These two protein chains interact to form a complex.

Interface contacts:
Residue I358 in protein 2 interacts with residue I32 in protein 1 (closest heavy-atom distance 4.2 Å).
Residue T274 in protein 2 contacts residue Q73 in protein 1 (closest heavy-atom distance 4.1 Å).
Residue N406 in protein 2 is in contact with residue Q73 in protein 1 (closest heavy-atom distance 5.0 Å).
Residue Y361 in protein 2 interacts with residue L26 in protein 1 (closest heavy-atom distance 4.4 Å).
Residue F109 in protein 2 is in contact with residue G18 in protein 1 (closest heavy-atom distance 4.2 Å).
Residue F225 in protein 2 is in contact with residue A62 in protein 1 (closest heavy-atom distance 4.7 Å).
Residue I438 in protein 2 contacts residue H27 in protein 1 (closest heavy-atom distance 3.4 Å).
Residue R442 in protein 2 is in contact with residue A25 in protein 1 (closest heavy-atom distance 4.7 Å).
Residue I409 in protein 2 is in contact with residue Y69 in protein 1 (closest heavy-atom distance 4.4 Å).
Residue I438 in protein 2 interacts with residue D29 in protein 1 (closest heavy-atom distance 4.0 Å).
Residue H441 in protein 2 is in contact with residue A25 in protein 1 (closest heavy-atom distance 5.0 Å).
Residue Y354 in protein 2 interacts with residue L26 in protein 1 (closest heavy-atom distance 3.3 Å).
Residue I438 in protein 2 contacts residue L26 in protein 1 (closest heavy-atom distance 3.9 Å).
Residue P407 in protein 2 contacts residue E75 in protein 1 (closest heavy-atom distance 4.3 Å).
Residue I296 in protein 2 contacts residue Y35 in protein 1 (closest heavy-atom distance 3.9 Å).
Residue Y361 in protein 2 contacts residue N28 in protein 1 (closest heavy-atom distance 3.6 Å).
Residue I356 in protein 2 interacts with residue L26 in protein 1 (closest heavy-atom distance 3.8 Å).
Residue Y354 in protein 2 interacts with residue A25 in protein 1 (closest heavy-atom distance 4.0 Å).
Residue R353 in protein 2 interacts with residue L26 in protein 1 (closest heavy-atom distance 4.3 Å).
Residue L283 in protein 2 is in contact with residue V61 in protein 1 (closest heavy-atom distance 4.5 Å).
Residue H355 in protein 2 is in contact with residue A22 in protein 1 (closest heavy-atom distance 4.4 Å).
Residue Y439 in protein 2 contacts residue A25 in protein 1 (closest heavy-atom distance 3.9 Å).
Residue I296 in protein 2 is in contact with residue A36 in protein 1 (closest heavy-atom distance 3.8 Å).
Residue I358 in protein 2 interacts with residue A36 in protein 1 (closest heavy-atom distance 3.7 Å).
Residue M440 in protein 2 contacts residue L26 in protein 1 (closest heavy-atom distance 4.5 Å).
Residue P275 in protein 2 contacts residue V70 in protein 1 (closest heavy-atom distance 3.7 Å).
Residue N406 in protein 2 is in contact with residue Y72 in protein 1 (closest heavy-atom distance 3.3 Å).
Residue I408 in protein 2 is in contact with residue Y72 in protein 1 (closest heavy-atom distance 4.0 Å).
Residue I296 in protein 2 interacts with residue T40 in protein 1 (closest heavy-atom distance 4.4 Å).
Residue D159 in protein 2 interacts with residue F41 in protein 1 (closest heavy-atom distance 3.4 Å).
Residue N360 in protein 2 interacts with residue Y35 in protein 1 (closest heavy-atom distance 3.5 Å).
Residue R294 in protein 2 is in contact with residue Y35 in protein 1 (closest heavy-atom distance 4.2 Å).
Residue T274 in protein 2 is in contact with residue Y69 in protein 1 (closest heavy-atom distance 4.4 Å).
Residue I409 in protein 2 is in contact with residue A65 in protein 1 (closest heavy-atom distance 4.8 Å).
Residue L283 in protein 2 contacts residue A62 in protein 1 (closest heavy-atom distance 3.7 Å).
Residue R162 in protein 2 interacts with residue T40 in protein 1 (closest heavy-atom distance 4.8 Å).
Residue I408 in protein 2 is in contact with residue G68 in protein 1 (closest heavy-atom distance 4.6 Å).
Residue P275 in protein 2 interacts with residue Y69 in protein 1 (closest heavy-atom distance 4.9 Å).
Residue M440 in protein 2 interacts with residue A25 in protein 1 (closest heavy-atom distance 3.0 Å).
Residue Y439 in protein 2 is in contact with residue L26 in protein 1 (closest heavy-atom distance 4.5 Å).
Residue I279 in protein 2 interacts with residue L66 in protein 1 (closest heavy-atom distance 3.8 Å).
Residue I296 in protein 2 interacts with residue R39 in protein 1 (closest heavy-atom distance 3.7 Å).
Residue N360 in protein 2 interacts with residue I32 in protein 1 (closest heavy-atom distance 3.9 Å).
Residue I279 in protein 2 contacts residue A65 in protein 1 (closest heavy-atom distance 3.4 Å).
Residue Y361 in protein 2 interacts with residue D29 in protein 1 (closest heavy-atom distance 3.4 Å).
Residue Y361 in protein 2 interacts with residue H27 in protein 1 (closest heavy-atom distance 4.6 Å).
Residue Y361 in protein 2 contacts residue D33 in protein 1 (closest heavy-atom distance 3.5 Å).
Residue Y361 in protein 2 is in contact with residue I32 in protein 1 (closest heavy-atom distance 3.6 Å).
Residue R294 in protein 2 interacts with residue R39 in protein 1 (closest heavy-atom distance 3.4 Å).
Residue L287 in protein 2 is in contact with residue V61 in protein 1 (closest heavy-atom distance 4.9 Å).
Residue R405 in protein 2 interacts with residue Q73 in protein 1 (closest heavy-atom distance 3.4 Å).
Residue R162 in protein 2 is in contact with residue F41 in protein 1 (closest heavy-atom distance 3.8 Å).
Residue I279 in protein 2 contacts residue Y69 in protein 1 (closest heavy-atom distance 3.7 Å).
Residue N406 in protein 2 is in contact with residue Y69 in protein 1 (closest heavy-atom distance 4.3 Å).
Residue L282 in protein 2 contacts residue A65 in protein 1 (closest heavy-atom distance 4.7 Å).

Sequence of protein 2:
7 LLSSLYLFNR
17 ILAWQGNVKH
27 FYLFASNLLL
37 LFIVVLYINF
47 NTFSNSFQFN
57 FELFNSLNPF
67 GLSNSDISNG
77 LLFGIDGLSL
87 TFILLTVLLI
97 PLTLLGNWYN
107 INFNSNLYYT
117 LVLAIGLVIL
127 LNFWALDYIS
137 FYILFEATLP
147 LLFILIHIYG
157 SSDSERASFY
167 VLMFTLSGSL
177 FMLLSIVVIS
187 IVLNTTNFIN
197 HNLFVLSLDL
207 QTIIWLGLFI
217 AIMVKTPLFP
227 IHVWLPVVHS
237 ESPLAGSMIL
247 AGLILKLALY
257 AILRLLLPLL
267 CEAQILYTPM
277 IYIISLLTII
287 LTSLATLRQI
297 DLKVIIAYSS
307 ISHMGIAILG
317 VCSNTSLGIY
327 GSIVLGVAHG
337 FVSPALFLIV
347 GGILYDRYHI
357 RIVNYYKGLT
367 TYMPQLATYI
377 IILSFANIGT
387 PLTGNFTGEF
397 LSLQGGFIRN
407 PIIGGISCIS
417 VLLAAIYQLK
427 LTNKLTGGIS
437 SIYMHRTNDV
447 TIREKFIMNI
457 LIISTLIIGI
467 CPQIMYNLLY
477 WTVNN

Sequence of protein 1:
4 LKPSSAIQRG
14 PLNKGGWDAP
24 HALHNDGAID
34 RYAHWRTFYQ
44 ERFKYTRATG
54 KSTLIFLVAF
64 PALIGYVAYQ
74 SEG